Sequence of protein 2:
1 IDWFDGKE

Sequence of protein 1:
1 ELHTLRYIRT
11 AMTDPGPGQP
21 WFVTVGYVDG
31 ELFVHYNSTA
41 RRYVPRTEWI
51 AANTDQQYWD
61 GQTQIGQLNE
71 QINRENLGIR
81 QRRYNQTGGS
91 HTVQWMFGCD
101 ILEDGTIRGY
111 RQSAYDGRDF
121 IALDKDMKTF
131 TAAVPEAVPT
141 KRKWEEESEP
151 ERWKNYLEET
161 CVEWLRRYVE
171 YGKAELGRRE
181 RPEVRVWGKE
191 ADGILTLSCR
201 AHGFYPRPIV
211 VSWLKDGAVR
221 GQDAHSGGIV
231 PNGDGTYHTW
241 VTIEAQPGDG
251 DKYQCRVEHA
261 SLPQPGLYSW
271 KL

These two protein chains interact to form a complex.

Residue-level contacts at the interface:
Residue F97 in protein 1 contacts residue W3 in protein 2 (closest heavy-atom distance 4.7 Å).
Residue W144 in protein 1 interacts with residue G6 in protein 2 (closest heavy-atom distance 3.6 Å).
Residue N76 in protein 1 interacts with residue K7 in protein 2 (closest heavy-atom distance 4.1 Å).
Residue I65 in protein 1 contacts residue W3 in protein 2 (closest heavy-atom distance 3.6 Å).
Residue W164 in protein 1 is in contact with residue I1 in protein 2 (closest heavy-atom distance 3.5 Å).
Residue R152 in protein 1 interacts with residue F4 in protein 2 (closest heavy-atom distance 2.3 Å).
Residue I79 in protein 1 interacts with residue E8 in protein 2 (closest heavy-atom distance 3.3 Å).
Residue I72 in protein 1 contacts residue G6 in protein 2 (closest heavy-atom distance 3.6 Å).
Residue R83 in protein 1 interacts with residue E8 in protein 2 (closest heavy-atom distance 2.6 Å).
Residue W95 in protein 1 is in contact with residue E8 in protein 2 (closest heavy-atom distance 3.9 Å).
Residue R111 in protein 1 contacts residue G6 in protein 2 (closest heavy-atom distance 4.5 Å).
Residue W95 in protein 1 contacts residue D5 in protein 2 (closest heavy-atom distance 4.1 Å).
Residue N69 in protein 1 is in contact with residue D5 in protein 2 (closest heavy-atom distance 2.6 Å).
Residue R152 in protein 1 is in contact with residue D5 in protein 2 (closest heavy-atom distance 4.4 Å).
Residue L5 in protein 1 interacts with residue I1 in protein 2 (closest heavy-atom distance 4.3 Å).
Residue Y43 in protein 1 is in contact with residue D2 in protein 2 (closest heavy-atom distance 2.5 Å).
Residue T24 in protein 1 is in contact with residue D2 in protein 2 (closest heavy-atom distance 3.6 Å).
Residue N69 in protein 1 interacts with residue W3 in protein 2 (closest heavy-atom distance 3.2 Å).
Residue N76 in protein 1 contacts residue G6 in protein 2 (closest heavy-atom distance 3.3 Å).
Residue I72 in protein 1 interacts with residue D5 in protein 2 (closest heavy-atom distance 3.2 Å).
Residue W153 in protein 1 interacts with residue W3 in protein 2 (closest heavy-atom distance 4.2 Å).
Residue R80 in protein 1 is in contact with residue E8 in protein 2 (closest heavy-atom distance 2.6 Å).
Residue L68 in protein 1 interacts with residue F4 in protein 2 (closest heavy-atom distance 4.2 Å).
Residue Y7 in protein 1 contacts residue D2 in protein 2 (closest heavy-atom distance 3.5 Å).
Residue W144 in protein 1 interacts with residue K7 in protein 2 (closest heavy-atom distance 2.7 Å).
Residue E147 in protein 1 is in contact with residue K7 in protein 2 (closest heavy-atom distance 4.6 Å).
Residue T160 in protein 1 is in contact with residue I1 in protein 2 (closest heavy-atom distance 3.9 Å).
Residue I65 in protein 1 is in contact with residue F4 in protein 2 (closest heavy-atom distance 3.8 Å).
Residue Y7 in protein 1 contacts residue I1 in protein 2 (closest heavy-atom distance 3.0 Å).
Residue W144 in protein 1 interacts with residue E8 in protein 2 (closest heavy-atom distance 3.4 Å).
Residue Y168 in protein 1 contacts residue I1 in protein 2 (closest heavy-atom distance 2.7 Å).
Residue R152 in protein 1 interacts with residue G6 in protein 2 (closest heavy-atom distance 4.2 Å).
Residue N73 in protein 1 interacts with residue D5 in protein 2 (closest heavy-atom distance 3.0 Å).
Residue W153 in protein 1 contacts residue F4 in protein 2 (closest heavy-atom distance 3.5 Å).
Residue R9 in protein 1 interacts with residue D2 in protein 2 (closest heavy-atom distance 2.5 Å).
Residue W153 in protein 1 is in contact with residue D5 in protein 2 (closest heavy-atom distance 4.2 Å).
Residue R152 in protein 1 is in contact with residue W3 in protein 2 (closest heavy-atom distance 3.5 Å).
Residue E149 in protein 1 interacts with residue G6 in protein 2 (closest heavy-atom distance 3.8 Å).
Residue N76 in protein 1 interacts with residue E8 in protein 2 (closest heavy-atom distance 3.1 Å).
Residue Q62 in protein 1 contacts residue I1 in protein 2 (closest heavy-atom distance 3.7 Å).
Residue R111 in protein 1 contacts residue D5 in protein 2 (closest heavy-atom distance 3.1 Å).
Residue Y156 in protein 1 contacts residue W3 in protein 2 (closest heavy-atom distance 3.9 Å).
Residue F97 in protein 1 contacts residue D2 in protein 2 (closest heavy-atom distance 3.3 Å).
Residue N69 in protein 1 is in contact with residue D2 in protein 2 (closest heavy-atom distance 3.8 Å).
Residue Y156 in protein 1 interacts with residue I1 in protein 2 (closest heavy-atom distance 2.6 Å).
Residue W153 in protein 1 is in contact with residue G6 in protein 2 (closest heavy-atom distance 4.8 Å).
Residue Y58 in protein 1 interacts with residue I1 in protein 2 (closest heavy-atom distance 3.4 Å).
Residue R9 in protein 1 contacts residue W3 in protein 2 (closest heavy-atom distance 2.6 Å).
Residue I72 in protein 1 interacts with residue F4 in protein 2 (closest heavy-atom distance 4.5 Å).
Residue Q62 in protein 1 interacts with residue D2 in protein 2 (closest heavy-atom distance 2.9 Å).
Residue Y156 in protein 1 interacts with residue D2 in protein 2 (closest heavy-atom distance 4.3 Å).
Residue N69 in protein 1 interacts with residue F4 in protein 2 (closest heavy-atom distance 3.0 Å).
Residue F120 in protein 1 is in contact with residue E8 in protein 2 (closest heavy-atom distance 4.4 Å).
Residue R9 in protein 1 interacts with residue D5 in protein 2 (closest heavy-atom distance 2.8 Å).
Residue I65 in protein 1 contacts residue D2 in protein 2 (closest heavy-atom distance 4.0 Å).
Residue K143 in protein 1 contacts residue K7 in protein 2 (closest heavy-atom distance 3.2 Å).
Residue I72 in protein 1 interacts with residue K7 in protein 2 (closest heavy-atom distance 4.0 Å).
Residue K143 in protein 1 contacts residue E8 in protein 2 (closest heavy-atom distance 4.2 Å).
Residue R9 in protein 1 is in contact with residue F4 in protein 2 (closest heavy-atom distance 4.8 Å).
Residue T140 in protein 1 is in contact with residue E8 in protein 2 (closest heavy-atom distance 3.3 Å).